Residue-level contacts at the interface:
Residue N49 in chain B is in contact with residue A87 in chain A (closest heavy-atom distance 3.3 Å).
Residue K52 in chain B is in contact with residue A87 in chain A (closest heavy-atom distance 3.4 Å).
Residue H553 in chain B contacts residue R50 in chain A (closest heavy-atom distance 4.5 Å).
Residue R106 in chain B interacts with residue H91 in chain A (closest heavy-atom distance 3.4 Å).
Residue R106 in chain B contacts residue T90 in chain A (closest heavy-atom distance 3.2 Å).
Residue N49 in chain B contacts residue V84 in chain A (closest heavy-atom distance 4.8 Å).
Residue K52 in chain B contacts residue E86 in chain A (closest heavy-atom distance 4.3 Å).

Sequence of chain A:
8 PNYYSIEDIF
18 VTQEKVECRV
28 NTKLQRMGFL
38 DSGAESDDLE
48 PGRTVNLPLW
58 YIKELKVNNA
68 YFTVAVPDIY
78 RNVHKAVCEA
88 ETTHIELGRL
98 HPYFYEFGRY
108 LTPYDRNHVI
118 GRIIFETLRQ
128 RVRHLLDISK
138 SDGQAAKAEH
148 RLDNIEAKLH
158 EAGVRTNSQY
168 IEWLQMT

Sequence of chain B:
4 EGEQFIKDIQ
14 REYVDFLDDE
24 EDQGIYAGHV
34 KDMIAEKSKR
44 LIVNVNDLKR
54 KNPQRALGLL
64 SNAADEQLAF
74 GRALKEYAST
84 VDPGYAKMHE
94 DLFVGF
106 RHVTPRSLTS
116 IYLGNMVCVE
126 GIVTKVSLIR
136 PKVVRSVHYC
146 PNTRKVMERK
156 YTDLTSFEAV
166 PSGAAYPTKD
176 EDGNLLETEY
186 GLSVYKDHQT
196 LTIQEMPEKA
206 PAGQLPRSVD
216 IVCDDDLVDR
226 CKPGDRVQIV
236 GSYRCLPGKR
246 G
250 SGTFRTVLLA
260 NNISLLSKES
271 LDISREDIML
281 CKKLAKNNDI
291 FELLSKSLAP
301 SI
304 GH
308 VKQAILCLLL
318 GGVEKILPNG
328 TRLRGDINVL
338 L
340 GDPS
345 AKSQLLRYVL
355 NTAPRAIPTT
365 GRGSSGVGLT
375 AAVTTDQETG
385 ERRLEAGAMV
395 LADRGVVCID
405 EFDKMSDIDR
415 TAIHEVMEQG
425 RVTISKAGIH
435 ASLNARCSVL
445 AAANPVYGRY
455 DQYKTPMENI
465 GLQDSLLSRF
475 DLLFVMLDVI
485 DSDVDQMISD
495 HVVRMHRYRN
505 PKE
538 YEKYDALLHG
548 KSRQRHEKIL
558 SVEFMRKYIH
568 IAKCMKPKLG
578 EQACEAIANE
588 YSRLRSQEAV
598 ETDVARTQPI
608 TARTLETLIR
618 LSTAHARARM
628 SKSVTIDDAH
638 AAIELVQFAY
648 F

These two protein chains interact to form a complex.